Interface contacts:
Residue L170 in chain B is in contact with residue I22 in chain A (closest heavy-atom distance 3.7 Å).
Residue T112 in chain B contacts residue S149 in chain A (closest heavy-atom distance 3.6 Å).
Residue V24 in chain B is in contact with residue Y162 in chain A (closest heavy-atom distance 3.5 Å).
Residue Q137 in chain B interacts with residue H151 in chain A (closest heavy-atom distance 3.1 Å).
Residue M142 in chain B contacts residue I114 in chain A (closest heavy-atom distance 3.8 Å).
Residue Y34 in chain B is in contact with residue Y162 in chain A (closest heavy-atom distance 3.5 Å).
Residue Y76 in chain B contacts residue P153 in chain A (closest heavy-atom distance 3.8 Å).
Residue P153 in chain B interacts with residue Y76 in chain A (closest heavy-atom distance 3.8 Å).
Residue T112 in chain B contacts residue Q126 in chain A (closest heavy-atom distance 3.9 Å).
Residue Y34 in chain B is in contact with residue S165 in chain A (closest heavy-atom distance 2.8 Å).
Residue H121 in chain B is in contact with residue T112 in chain A (closest heavy-atom distance 3.8 Å).
Residue S165 in chain B is in contact with residue Y34 in chain A (closest heavy-atom distance 2.8 Å).
Residue A163 in chain B is in contact with residue V63 in chain A (closest heavy-atom distance 3.2 Å).
Residue L159 in chain B is in contact with residue V78 in chain A (closest heavy-atom distance 3.9 Å).
Residue L158 in chain B interacts with residue E36 in chain A (closest heavy-atom distance 3.6 Å).
Residue T160 in chain B interacts with residue V78 in chain A (closest heavy-atom distance 3.7 Å).
Residue L37 in chain B interacts with residue Y162 in chain A (closest heavy-atom distance 3.5 Å).
Residue I114 in chain B interacts with residue L117 in chain A (closest heavy-atom distance 3.5 Å).
Residue V63 in chain B interacts with residue A163 in chain A (closest heavy-atom distance 3.2 Å).
Residue W130 in chain B contacts residue F140 in chain A (closest heavy-atom distance 3.4 Å).
Residue R138 in chain B interacts with residue I148 in chain A (closest heavy-atom distance 3.7 Å).
Residue T112 in chain B is in contact with residue H151 in chain A (closest heavy-atom distance 3.7 Å).
Residue E156 in chain B is in contact with residue Y76 in chain A (closest heavy-atom distance 2.6 Å).
Residue H151 in chain B interacts with residue T112 in chain A (closest heavy-atom distance 3.7 Å).
Residue L117 in chain B contacts residue I114 in chain A (closest heavy-atom distance 3.5 Å).
Residue G118 in chain B is in contact with residue I114 in chain A (closest heavy-atom distance 3.7 Å).
Residue I168 in chain B contacts residue V63 in chain A (closest heavy-atom distance 3.8 Å).
Residue Y162 in chain B contacts residue M56 in chain A (closest heavy-atom distance 3.8 Å).
Residue H121 in chain B is in contact with residue P115 in chain A (closest heavy-atom distance 3.7 Å).
Residue S149 in chain B is in contact with residue T112 in chain A (closest heavy-atom distance 3.6 Å).
Residue V63 in chain B interacts with residue I168 in chain A (closest heavy-atom distance 3.8 Å).
Residue Y34 in chain B interacts with residue V166 in chain A (closest heavy-atom distance 3.3 Å).
Residue F140 in chain B contacts residue F140 in chain A (closest heavy-atom distance 3.4 Å).
Residue M56 in chain B is in contact with residue Y162 in chain A (closest heavy-atom distance 3.8 Å).
Residue E155 in chain B interacts with residue W40 in chain A (closest heavy-atom distance 3.6 Å).
Residue Y162 in chain B is in contact with residue Y34 in chain A (closest heavy-atom distance 3.5 Å).
Residue W130 in chain B interacts with residue W130 in chain A (closest heavy-atom distance 3.5 Å).
Residue V78 in chain B is in contact with residue L159 in chain A (closest heavy-atom distance 3.9 Å).
Residue H121 in chain B is in contact with residue I114 in chain A (closest heavy-atom distance 3.6 Å).
Residue I114 in chain B interacts with residue H121 in chain A (closest heavy-atom distance 3.6 Å).
Residue I22 in chain B is in contact with residue L170 in chain A (closest heavy-atom distance 3.7 Å).
Residue I66 in chain B contacts residue Y162 in chain A (closest heavy-atom distance 3.8 Å).
Residue H161 in chain B interacts with residue Y34 in chain A (closest heavy-atom distance 3.8 Å).
Residue I114 in chain B is in contact with residue M142 in chain A (closest heavy-atom distance 3.8 Å).
Residue I114 in chain B is in contact with residue G118 in chain A (closest heavy-atom distance 3.7 Å).
Residue Y34 in chain B is in contact with residue H161 in chain A (closest heavy-atom distance 3.8 Å).
Residue F140 in chain B interacts with residue W130 in chain A (closest heavy-atom distance 3.4 Å).
Residue W40 in chain B contacts residue E155 in chain A (closest heavy-atom distance 3.6 Å).
Residue Q126 in chain B is in contact with residue T112 in chain A (closest heavy-atom distance 3.9 Å).
Residue T112 in chain B is in contact with residue H121 in chain A (closest heavy-atom distance 3.8 Å).
Residue H151 in chain B interacts with residue Q137 in chain A (closest heavy-atom distance 3.1 Å).
Residue Y162 in chain B interacts with residue I66 in chain A (closest heavy-atom distance 3.8 Å).
Residue Y162 in chain B is in contact with residue L37 in chain A (closest heavy-atom distance 3.5 Å).
Residue Y162 in chain B interacts with residue V24 in chain A (closest heavy-atom distance 3.5 Å).
Residue P115 in chain B interacts with residue H121 in chain A (closest heavy-atom distance 3.7 Å).
Residue E36 in chain B is in contact with residue L158 in chain A (closest heavy-atom distance 3.6 Å).
Residue V78 in chain B is in contact with residue T160 in chain A (closest heavy-atom distance 3.7 Å).
Residue I148 in chain B interacts with residue R138 in chain A (closest heavy-atom distance 3.7 Å).
Residue Y76 in chain B contacts residue E156 in chain A (closest heavy-atom distance 2.6 Å).
Residue V166 in chain B contacts residue Y34 in chain A (closest heavy-atom distance 3.3 Å).

This data describes a binding interaction between two proteins.

Sequence of chain A:
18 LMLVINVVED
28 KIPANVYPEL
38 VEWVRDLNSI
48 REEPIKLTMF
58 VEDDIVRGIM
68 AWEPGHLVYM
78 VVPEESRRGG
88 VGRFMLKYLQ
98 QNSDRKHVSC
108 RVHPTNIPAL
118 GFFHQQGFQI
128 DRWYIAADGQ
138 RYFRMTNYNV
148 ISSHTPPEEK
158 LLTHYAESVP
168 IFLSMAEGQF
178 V

Sequence of chain B:
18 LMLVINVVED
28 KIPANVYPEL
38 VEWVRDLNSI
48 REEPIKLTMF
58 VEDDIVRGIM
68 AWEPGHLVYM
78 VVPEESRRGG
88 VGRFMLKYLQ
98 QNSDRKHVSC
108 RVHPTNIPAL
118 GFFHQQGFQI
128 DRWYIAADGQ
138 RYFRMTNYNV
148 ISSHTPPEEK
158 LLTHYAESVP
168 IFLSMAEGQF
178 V